Sequence of protein 1:
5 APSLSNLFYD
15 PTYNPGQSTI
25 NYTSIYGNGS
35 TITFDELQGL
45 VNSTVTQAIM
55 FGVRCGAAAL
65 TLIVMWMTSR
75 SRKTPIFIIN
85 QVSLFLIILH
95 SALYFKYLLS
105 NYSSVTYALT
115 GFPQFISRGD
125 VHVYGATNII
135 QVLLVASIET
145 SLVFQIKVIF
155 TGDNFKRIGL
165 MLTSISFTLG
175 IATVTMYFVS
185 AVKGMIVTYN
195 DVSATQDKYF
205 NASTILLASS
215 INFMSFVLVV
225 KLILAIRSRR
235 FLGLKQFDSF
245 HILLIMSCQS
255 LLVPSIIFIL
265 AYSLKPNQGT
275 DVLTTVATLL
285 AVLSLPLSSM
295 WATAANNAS

These two protein chains interact to form a complex.

Sequence of protein 2:
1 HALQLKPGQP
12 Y

Residue-level contacts at the interface:
Residue V196 in protein 1 is in contact with residue P7 in protein 2 (closest heavy-atom distance 4.1 Å).
Residue F204 in protein 1 interacts with residue Y12 in protein 2 (closest heavy-atom distance 3.6 Å).
Residue P270 in protein 1 is in contact with residue H1 in protein 2 (closest heavy-atom distance 4.2 Å).
Residue L268 in protein 1 contacts residue A2 in protein 2 (closest heavy-atom distance 4.3 Å).
Residue D275 in protein 1 interacts with residue Y12 in protein 2 (closest heavy-atom distance 3.5 Å).
Residue R58 in protein 1 contacts residue Y12 in protein 2 (closest heavy-atom distance 4.8 Å).
Residue T199 in protein 1 is in contact with residue K6 in protein 2 (closest heavy-atom distance 4.1 Å).
Residue Y101 in protein 1 is in contact with residue P10 in protein 2 (closest heavy-atom distance 3.9 Å).
Residue P270 in protein 1 contacts residue Q4 in protein 2 (closest heavy-atom distance 4.0 Å).
Residue Y128 in protein 1 interacts with residue Q9 in protein 2 (closest heavy-atom distance 3.8 Å).
Residue Y266 in protein 1 interacts with residue A2 in protein 2 (closest heavy-atom distance 4.0 Å).
Residue Y106 in protein 1 interacts with residue G8 in protein 2 (closest heavy-atom distance 3.8 Å).
Residue S47 in protein 1 interacts with residue K6 in protein 2 (closest heavy-atom distance 4.7 Å).
Residue T274 in protein 1 interacts with residue L3 in protein 2 (closest heavy-atom distance 3.5 Å).
Residue D201 in protein 1 interacts with residue L5 in protein 2 (closest heavy-atom distance 3.3 Å).
Residue P270 in protein 1 is in contact with residue A2 in protein 2 (closest heavy-atom distance 3.5 Å).
Residue N132 in protein 1 interacts with residue P10 in protein 2 (closest heavy-atom distance 3.5 Å).
Residue T199 in protein 1 interacts with residue L5 in protein 2 (closest heavy-atom distance 3.4 Å).
Residue Q135 in protein 1 is in contact with residue Y12 in protein 2 (closest heavy-atom distance 3.8 Å).
Residue Y181 in protein 1 is in contact with residue Y12 in protein 2 (closest heavy-atom distance 5.0 Å).
Residue N205 in protein 1 is in contact with residue H1 in protein 2 (closest heavy-atom distance 3.2 Å).
Residue Y98 in protein 1 is in contact with residue Y12 in protein 2 (closest heavy-atom distance 3.9 Å).
Residue Y128 in protein 1 interacts with residue P10 in protein 2 (closest heavy-atom distance 3.7 Å).
Residue Y111 in protein 1 is in contact with residue P7 in protein 2 (closest heavy-atom distance 4.9 Å).
Residue S197 in protein 1 is in contact with residue P7 in protein 2 (closest heavy-atom distance 4.3 Å).
Residue Y128 in protein 1 contacts residue G8 in protein 2 (closest heavy-atom distance 3.9 Å).
Residue T282 in protein 1 contacts residue Y12 in protein 2 (closest heavy-atom distance 4.6 Å).
Residue F55 in protein 1 interacts with residue Y12 in protein 2 (closest heavy-atom distance 4.0 Å).
Residue Y98 in protein 1 is in contact with residue Q9 in protein 2 (closest heavy-atom distance 3.5 Å).
Residue Y101 in protein 1 is in contact with residue K6 in protein 2 (closest heavy-atom distance 4.9 Å).
Residue F204 in protein 1 interacts with residue L3 in protein 2 (closest heavy-atom distance 3.8 Å).
Residue Q51 in protein 1 contacts residue Q9 in protein 2 (closest heavy-atom distance 4.0 Å).
Residue T199 in protein 1 contacts residue P7 in protein 2 (closest heavy-atom distance 3.3 Å).
Residue A198 in protein 1 contacts residue P7 in protein 2 (closest heavy-atom distance 3.8 Å).
Residue T131 in protein 1 interacts with residue P10 in protein 2 (closest heavy-atom distance 3.9 Å).
Residue D275 in protein 1 interacts with residue L3 in protein 2 (closest heavy-atom distance 3.2 Å).
Residue Y101 in protein 1 contacts residue G8 in protein 2 (closest heavy-atom distance 3.4 Å).
Residue A265 in protein 1 interacts with residue A2 in protein 2 (closest heavy-atom distance 4.8 Å).
Residue T192 in protein 1 interacts with residue P7 in protein 2 (closest heavy-atom distance 4.2 Å).
Residue D275 in protein 1 contacts residue A2 in protein 2 (closest heavy-atom distance 4.4 Å).
Residue N205 in protein 1 interacts with residue A2 in protein 2 (closest heavy-atom distance 4.5 Å).
Residue Q51 in protein 1 is in contact with residue K6 in protein 2 (closest heavy-atom distance 4.9 Å).
Residue Y98 in protein 1 interacts with residue P10 in protein 2 (closest heavy-atom distance 3.5 Å).
Residue H94 in protein 1 interacts with residue Y12 in protein 2 (closest heavy-atom distance 4.0 Å).
Residue D275 in protein 1 contacts residue Q4 in protein 2 (closest heavy-atom distance 4.9 Å).
Residue T278 in protein 1 contacts residue Y12 in protein 2 (closest heavy-atom distance 3.6 Å).
Residue Y106 in protein 1 is in contact with residue P7 in protein 2 (closest heavy-atom distance 4.2 Å).
Residue Y101 in protein 1 interacts with residue Q9 in protein 2 (closest heavy-atom distance 3.5 Å).
Residue D201 in protein 1 is in contact with residue Q4 in protein 2 (closest heavy-atom distance 3.5 Å).
Residue D201 in protein 1 contacts residue L3 in protein 2 (closest heavy-atom distance 3.2 Å).
Residue T274 in protein 1 contacts residue A2 in protein 2 (closest heavy-atom distance 3.4 Å).
Residue T278 in protein 1 is in contact with residue L3 in protein 2 (closest heavy-atom distance 4.3 Å).
Residue T279 in protein 1 is in contact with residue Y12 in protein 2 (closest heavy-atom distance 3.5 Å).
Residue N205 in protein 1 contacts residue L3 in protein 2 (closest heavy-atom distance 3.0 Å).
Residue N205 in protein 1 interacts with residue Q4 in protein 2 (closest heavy-atom distance 4.9 Å).
Residue F204 in protein 1 is in contact with residue L5 in protein 2 (closest heavy-atom distance 4.0 Å).
Residue T208 in protein 1 is in contact with residue L3 in protein 2 (closest heavy-atom distance 4.0 Å).